Sequence of protein 2:
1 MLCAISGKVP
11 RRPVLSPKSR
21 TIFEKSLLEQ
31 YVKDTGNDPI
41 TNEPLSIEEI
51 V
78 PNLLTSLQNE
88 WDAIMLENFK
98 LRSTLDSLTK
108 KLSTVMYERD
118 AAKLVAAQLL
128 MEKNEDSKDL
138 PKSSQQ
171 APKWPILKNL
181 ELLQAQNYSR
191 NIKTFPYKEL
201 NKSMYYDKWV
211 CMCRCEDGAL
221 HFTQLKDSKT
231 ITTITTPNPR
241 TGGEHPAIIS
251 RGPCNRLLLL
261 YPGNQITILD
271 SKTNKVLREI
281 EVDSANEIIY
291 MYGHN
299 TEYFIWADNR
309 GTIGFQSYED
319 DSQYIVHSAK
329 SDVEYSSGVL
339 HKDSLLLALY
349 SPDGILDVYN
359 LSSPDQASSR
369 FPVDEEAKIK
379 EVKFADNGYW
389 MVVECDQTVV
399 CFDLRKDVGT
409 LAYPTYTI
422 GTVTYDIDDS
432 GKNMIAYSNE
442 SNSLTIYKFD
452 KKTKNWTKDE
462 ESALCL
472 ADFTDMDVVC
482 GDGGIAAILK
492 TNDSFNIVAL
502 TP

Sequence of protein 1:
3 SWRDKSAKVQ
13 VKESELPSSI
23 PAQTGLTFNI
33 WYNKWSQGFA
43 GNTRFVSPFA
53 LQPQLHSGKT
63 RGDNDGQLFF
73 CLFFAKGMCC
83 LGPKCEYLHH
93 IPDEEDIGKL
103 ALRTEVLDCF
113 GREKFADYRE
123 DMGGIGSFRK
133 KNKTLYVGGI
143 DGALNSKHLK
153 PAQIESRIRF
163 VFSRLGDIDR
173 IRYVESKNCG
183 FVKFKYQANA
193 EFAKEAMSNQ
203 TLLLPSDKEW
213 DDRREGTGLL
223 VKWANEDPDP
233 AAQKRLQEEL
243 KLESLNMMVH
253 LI

These two protein chains interact to form a complex.

Residue-level contacts at the interface:
Residue D460 in protein 2 contacts residue D6 in protein 1 (closest heavy-atom distance 4.4 Å).
Residue K459 in protein 2 interacts with residue D6 in protein 1 (closest heavy-atom distance 3.5 Å).